Contacts between the two chains:
Residue E9 in protein 2 contacts residue A17 in protein 1 (closest heavy-atom distance 4.0 Å).
Residue K21 in protein 2 contacts residue T3 in protein 1 (closest heavy-atom distance 3.1 Å).
Residue D88 in protein 2 contacts residue R21 in protein 1 (closest heavy-atom distance 2.9 Å).
Residue A89 in protein 2 contacts residue R21 in protein 1 (closest heavy-atom distance 5.0 Å).
Residue P87 in protein 2 interacts with residue R20 in protein 1 (closest heavy-atom distance 3.6 Å).
Residue L38 in protein 2 is in contact with residue M16 in protein 1 (closest heavy-atom distance 4.0 Å).
Residue D88 in protein 2 contacts residue R20 in protein 1 (closest heavy-atom distance 3.5 Å).
Residue K21 in protein 2 contacts residue P4 in protein 1 (closest heavy-atom distance 4.5 Å).
Residue Y41 in protein 2 is in contact with residue V12 in protein 1 (closest heavy-atom distance 4.3 Å).
Residue V17 in protein 2 contacts residue L13 in protein 1 (closest heavy-atom distance 4.7 Å).
Residue L35 in protein 2 contacts residue M5 in protein 1 (closest heavy-atom distance 3.7 Å).
Residue V64 in protein 2 is in contact with residue M16 in protein 1 (closest heavy-atom distance 4.9 Å).
Residue Q45 in protein 2 contacts residue Q19 in protein 1 (closest heavy-atom distance 4.5 Å).
Residue V17 in protein 2 contacts residue M5 in protein 1 (closest heavy-atom distance 4.9 Å).
Residue Y16 in protein 2 interacts with residue L13 in protein 1 (closest heavy-atom distance 4.3 Å).
Residue P87 in protein 2 is in contact with residue R21 in protein 1 (closest heavy-atom distance 4.6 Å).
Residue D88 in protein 2 interacts with residue Q19 in protein 1 (closest heavy-atom distance 4.2 Å).
Residue Q42 in protein 2 is in contact with residue S8 in protein 1 (closest heavy-atom distance 2.8 Å).
Residue L35 in protein 2 is in contact with residue A9 in protein 1 (closest heavy-atom distance 4.8 Å).
Residue V17 in protein 2 contacts residue F2 in protein 1 (closest heavy-atom distance 4.5 Å).
Residue L38 in protein 2 is in contact with residue V12 in protein 1 (closest heavy-atom distance 3.6 Å).
Residue N18 in protein 2 interacts with residue F2 in protein 1 (closest heavy-atom distance 3.5 Å).
Residue D88 in protein 2 is in contact with residue A22 in protein 1 (closest heavy-atom distance 4.3 Å).
Residue F85 in protein 2 contacts residue M16 in protein 1 (closest heavy-atom distance 2.6 Å).
Residue F85 in protein 2 is in contact with residue R20 in protein 1 (closest heavy-atom distance 4.4 Å).
Residue Q84 in protein 2 contacts residue R20 in protein 1 (closest heavy-atom distance 3.2 Å).
Residue V8 in protein 2 contacts residue A17 in protein 1 (closest heavy-atom distance 5.0 Å).
Residue F85 in protein 2 is in contact with residue L13 in protein 1 (closest heavy-atom distance 3.6 Å).
Residue E9 in protein 2 is in contact with residue S14 in protein 1 (closest heavy-atom distance 2.6 Å).
Residue V17 in protein 2 is in contact with residue A9 in protein 1 (closest heavy-atom distance 4.8 Å).
Residue Q42 in protein 2 contacts residue V12 in protein 1 (closest heavy-atom distance 3.5 Å).
Residue V17 in protein 2 contacts residue P4 in protein 1 (closest heavy-atom distance 5.0 Å).
Residue I14 in protein 2 interacts with residue F2 in protein 1 (closest heavy-atom distance 3.5 Å).
Residue H39 in protein 2 interacts with residue M5 in protein 1 (closest heavy-atom distance 4.8 Å).
Residue L38 in protein 2 interacts with residue L13 in protein 1 (closest heavy-atom distance 3.3 Å).
Residue F85 in protein 2 contacts residue A17 in protein 1 (closest heavy-atom distance 3.6 Å).
Residue N18 in protein 2 interacts with residue D1 in protein 1 (closest heavy-atom distance 4.9 Å).
Residue Q45 in protein 2 is in contact with residue S15 in protein 1 (closest heavy-atom distance 2.8 Å).
Residue P87 in protein 2 is in contact with residue S15 in protein 1 (closest heavy-atom distance 4.5 Å).
Residue Q45 in protein 2 is in contact with residue V12 in protein 1 (closest heavy-atom distance 4.9 Å).
Residue A13 in protein 2 interacts with residue L13 in protein 1 (closest heavy-atom distance 3.4 Å).
Residue E9 in protein 2 is in contact with residue R18 in protein 1 (closest heavy-atom distance 3.1 Å).
Residue A13 in protein 2 contacts residue S14 in protein 1 (closest heavy-atom distance 5.0 Å).
Residue Y41 in protein 2 contacts residue M16 in protein 1 (closest heavy-atom distance 3.6 Å).
Residue L86 in protein 2 is in contact with residue R20 in protein 1 (closest heavy-atom distance 4.3 Å).
Residue P87 in protein 2 is in contact with residue Q19 in protein 1 (closest heavy-atom distance 3.6 Å).
Residue L86 in protein 2 contacts residue M16 in protein 1 (closest heavy-atom distance 4.3 Å).
Residue P87 in protein 2 is in contact with residue M16 in protein 1 (closest heavy-atom distance 3.5 Å).
Residue F82 in protein 2 contacts residue M16 in protein 1 (closest heavy-atom distance 3.6 Å).
Residue Q42 in protein 2 interacts with residue A9 in protein 1 (closest heavy-atom distance 4.4 Å).
Residue Q42 in protein 2 interacts with residue Y11 in protein 1 (closest heavy-atom distance 3.2 Å).
Residue H39 in protein 2 contacts residue S7 in protein 1 (closest heavy-atom distance 4.0 Å).

Sequence of protein 1:
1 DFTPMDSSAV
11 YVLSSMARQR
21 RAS

Sequence of protein 2:
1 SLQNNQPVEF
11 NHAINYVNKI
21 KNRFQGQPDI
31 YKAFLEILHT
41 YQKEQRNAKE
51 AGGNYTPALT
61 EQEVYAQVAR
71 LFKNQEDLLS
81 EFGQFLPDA

The following describes two proteins that form a bound complex.